These two protein chains interact to form a complex.

Interface contacts:
Residue L117 in protein 2 is in contact with residue L126 in protein 1 (closest heavy-atom distance 4.1 Å).
Residue Y229 in protein 2 contacts residue R75 in protein 1 (closest heavy-atom distance 4.8 Å).
Residue H176 in protein 2 contacts residue R74 in protein 1 (closest heavy-atom distance 3.3 Å).
Residue L111 in protein 2 contacts residue L126 in protein 1 (closest heavy-atom distance 4.7 Å).
Residue Y124 in protein 2 is in contact with residue P130 in protein 1 (closest heavy-atom distance 3.9 Å).
Residue E181 in protein 2 is in contact with residue I72 in protein 1 (closest heavy-atom distance 3.8 Å).
Residue H121 in protein 2 is in contact with residue L126 in protein 1 (closest heavy-atom distance 3.5 Å).
Residue Y201 in protein 2 is in contact with residue R74 in protein 1 (closest heavy-atom distance 3.1 Å).
Residue T177 in protein 2 contacts residue I72 in protein 1 (closest heavy-atom distance 4.1 Å).
Residue L230 in protein 2 contacts residue L79 in protein 1 (closest heavy-atom distance 4.0 Å).
Residue K255 in protein 2 interacts with residue T19 in protein 1 (closest heavy-atom distance 4.4 Å).
Residue S198 in protein 2 interacts with residue I72 in protein 1 (closest heavy-atom distance 4.6 Å).
Residue K255 in protein 2 is in contact with residue D77 in protein 1 (closest heavy-atom distance 4.2 Å).
Residue N253 in protein 2 is in contact with residue R75 in protein 1 (closest heavy-atom distance 4.9 Å).
Residue K255 in protein 2 interacts with residue P76 in protein 1 (closest heavy-atom distance 4.3 Å).
Residue S198 in protein 2 interacts with residue R74 in protein 1 (closest heavy-atom distance 4.1 Å).
Residue Y312 in protein 2 contacts residue P130 in protein 1 (closest heavy-atom distance 4.0 Å).
Residue T156 in protein 2 is in contact with residue A127 in protein 1 (closest heavy-atom distance 4.6 Å).
Residue Y229 in protein 2 contacts residue R74 in protein 1 (closest heavy-atom distance 4.0 Å).
Residue Y229 in protein 2 is in contact with residue L79 in protein 1 (closest heavy-atom distance 3.6 Å).
Residue L230 in protein 2 interacts with residue T80 in protein 1 (closest heavy-atom distance 4.2 Å).
Residue E181 in protein 2 interacts with residue E71 in protein 1 (closest heavy-atom distance 3.8 Å).
Residue A256 in protein 2 is in contact with residue P76 in protein 1 (closest heavy-atom distance 4.1 Å).
Residue Y259 in protein 2 is in contact with residue T80 in protein 1 (closest heavy-atom distance 4.6 Å).
Residue F125 in protein 2 contacts residue L126 in protein 1 (closest heavy-atom distance 4.2 Å).
Residue Q115 in protein 2 is in contact with residue K125 in protein 1 (closest heavy-atom distance 3.3 Å).
Residue Y229 in protein 2 contacts residue E71 in protein 1 (closest heavy-atom distance 3.5 Å).
Residue H121 in protein 2 contacts residue A127 in protein 1 (closest heavy-atom distance 3.4 Å).
Residue H57 in protein 2 contacts residue E32 in protein 1 (closest heavy-atom distance 3.9 Å).
Residue D120 in protein 2 interacts with residue P129 in protein 1 (closest heavy-atom distance 3.9 Å).
Residue H121 in protein 2 is in contact with residue P129 in protein 1 (closest heavy-atom distance 3.6 Å).
Residue Y259 in protein 2 interacts with residue D77 in protein 1 (closest heavy-atom distance 4.7 Å).
Residue Y124 in protein 2 is in contact with residue P129 in protein 1 (closest heavy-atom distance 3.8 Å).
Residue L196 in protein 2 contacts residue R74 in protein 1 (closest heavy-atom distance 4.3 Å).
Residue Y259 in protein 2 contacts residue P76 in protein 1 (closest heavy-atom distance 3.6 Å).
Residue Y312 in protein 2 interacts with residue P129 in protein 1 (closest heavy-atom distance 3.4 Å).
Residue T155 in protein 2 contacts residue K125 in protein 1 (closest heavy-atom distance 3.3 Å).
Residue M195 in protein 2 interacts with residue R74 in protein 1 (closest heavy-atom distance 3.4 Å).
Residue C157 in protein 2 is in contact with residue L126 in protein 1 (closest heavy-atom distance 3.8 Å).
Residue A256 in protein 2 is in contact with residue R74 in protein 1 (closest heavy-atom distance 4.7 Å).
Residue N253 in protein 2 interacts with residue S73 in protein 1 (closest heavy-atom distance 4.3 Å).
Residue L230 in protein 2 contacts residue P76 in protein 1 (closest heavy-atom distance 3.7 Å).
Residue R187 in protein 2 is in contact with residue E71 in protein 1 (closest heavy-atom distance 2.7 Å).
Residue K255 in protein 2 interacts with residue D22 in protein 1 (closest heavy-atom distance 2.4 Å).
Residue N253 in protein 2 is in contact with residue R74 in protein 1 (closest heavy-atom distance 2.7 Å).
Residue C157 in protein 2 contacts residue A127 in protein 1 (closest heavy-atom distance 3.0 Å).
Residue H176 in protein 2 interacts with residue I72 in protein 1 (closest heavy-atom distance 2.9 Å).
Residue T155 in protein 2 interacts with residue A127 in protein 1 (closest heavy-atom distance 3.1 Å).
Residue Y229 in protein 2 is in contact with residue P76 in protein 1 (closest heavy-atom distance 4.3 Å).
Residue I194 in protein 2 contacts residue R74 in protein 1 (closest heavy-atom distance 2.7 Å).
Residue L230 in protein 2 is in contact with residue V83 in protein 1 (closest heavy-atom distance 4.2 Å).
Residue N197 in protein 2 is in contact with residue R74 in protein 1 (closest heavy-atom distance 4.3 Å).
Residue K255 in protein 2 contacts residue R75 in protein 1 (closest heavy-atom distance 4.0 Å).
Residue C157 in protein 2 interacts with residue P129 in protein 1 (closest heavy-atom distance 4.7 Å).
Residue Y229 in protein 2 is in contact with residue F70 in protein 1 (closest heavy-atom distance 4.8 Å).
Residue H121 in protein 2 interacts with residue P128 in protein 1 (closest heavy-atom distance 4.2 Å).
Residue G178 in protein 2 contacts residue I72 in protein 1 (closest heavy-atom distance 3.6 Å).
Residue T155 in protein 2 is in contact with residue L126 in protein 1 (closest heavy-atom distance 4.0 Å).
Residue Q115 in protein 2 is in contact with residue L126 in protein 1 (closest heavy-atom distance 4.4 Å).
Residue E181 in protein 2 contacts residue R74 in protein 1 (closest heavy-atom distance 3.2 Å).

Sequence of protein 1:
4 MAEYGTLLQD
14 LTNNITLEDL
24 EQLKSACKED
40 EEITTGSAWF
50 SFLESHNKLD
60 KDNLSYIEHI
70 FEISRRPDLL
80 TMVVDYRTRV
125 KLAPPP

Sequence of protein 2:
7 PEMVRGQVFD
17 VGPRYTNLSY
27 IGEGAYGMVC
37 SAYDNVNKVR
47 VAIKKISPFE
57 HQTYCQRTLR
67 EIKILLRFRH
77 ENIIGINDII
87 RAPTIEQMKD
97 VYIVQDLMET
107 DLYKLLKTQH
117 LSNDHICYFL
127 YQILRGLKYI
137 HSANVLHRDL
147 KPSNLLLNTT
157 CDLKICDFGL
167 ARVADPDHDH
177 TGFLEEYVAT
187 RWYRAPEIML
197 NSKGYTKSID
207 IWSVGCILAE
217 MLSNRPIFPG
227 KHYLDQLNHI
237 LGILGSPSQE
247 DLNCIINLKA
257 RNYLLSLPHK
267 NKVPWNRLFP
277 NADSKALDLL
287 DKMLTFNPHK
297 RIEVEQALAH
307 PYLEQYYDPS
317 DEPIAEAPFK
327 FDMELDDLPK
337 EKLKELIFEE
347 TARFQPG